Contacts between the two chains:
Residue Y99 in the second protein interacts with residue S2 in the first protein (closest heavy-atom distance 3.8 Å).
Residue N70 in the second protein contacts residue V5 in the first protein (closest heavy-atom distance 2.8 Å).
Residue Y59 in the second protein is in contact with residue N1 in the first protein (closest heavy-atom distance 3.5 Å).
Residue Y99 in the second protein contacts residue D3 in the first protein (closest heavy-atom distance 3.1 Å).
Residue E63 in the second protein contacts residue S2 in the first protein (closest heavy-atom distance 2.5 Å).
Residue T80 in the second protein is in contact with residue W9 in the first protein (closest heavy-atom distance 3.9 Å).
Residue T73 in the second protein contacts residue W7 in the first protein (closest heavy-atom distance 4.0 Å).
Residue Y7 in the second protein contacts residue S2 in the first protein (closest heavy-atom distance 3.8 Å).
Residue R156 in the second protein interacts with residue G6 in the first protein (closest heavy-atom distance 3.8 Å).
Residue L5 in the second protein is in contact with residue N1 in the first protein (closest heavy-atom distance 4.2 Å).
Residue Y9 in the second protein is in contact with residue V5 in the first protein (closest heavy-atom distance 4.5 Å).
Residue R156 in the second protein contacts residue W7 in the first protein (closest heavy-atom distance 4.3 Å).
Residue R155 in the second protein contacts residue D3 in the first protein (closest heavy-atom distance 4.7 Å).
Residue R114 in the second protein interacts with residue V5 in the first protein (closest heavy-atom distance 3.7 Å).
Residue S167 in the second protein interacts with residue N1 in the first protein (closest heavy-atom distance 3.4 Å).
Residue Y123 in the second protein is in contact with residue W9 in the first protein (closest heavy-atom distance 3.9 Å).
Residue K66 in the second protein contacts residue T4 in the first protein (closest heavy-atom distance 3.8 Å).
Residue R156 in the second protein contacts residue D3 in the first protein (closest heavy-atom distance 3.1 Å).
Residue K66 in the second protein contacts residue N1 in the first protein (closest heavy-atom distance 4.2 Å).
Residue Y159 in the second protein interacts with residue N1 in the first protein (closest heavy-atom distance 2.6 Å).
Residue R114 in the second protein is in contact with residue W9 in the first protein (closest heavy-atom distance 3.8 Å).
Residue E63 in the second protein interacts with residue N1 in the first protein (closest heavy-atom distance 2.9 Å).
Residue K146 in the second protein contacts residue S8 in the first protein (closest heavy-atom distance 4.1 Å).
Residue T143 in the second protein interacts with residue W9 in the first protein (closest heavy-atom distance 2.8 Å).
Residue Y9 in the second protein interacts with residue D3 in the first protein (closest heavy-atom distance 4.3 Å).
Residue R156 in the second protein interacts with residue V5 in the first protein (closest heavy-atom distance 3.8 Å).
Residue T73 in the second protein interacts with residue V5 in the first protein (closest heavy-atom distance 2.9 Å).
Residue L95 in the second protein contacts residue W9 in the first protein (closest heavy-atom distance 3.8 Å).
Residue K146 in the second protein contacts residue W7 in the first protein (closest heavy-atom distance 4.2 Å).
Residue R170 in the second protein interacts with residue N1 in the first protein (closest heavy-atom distance 3.0 Å).
Residue W147 in the second protein is in contact with residue S8 in the first protein (closest heavy-atom distance 3.0 Å).
Residue Y171 in the second protein interacts with residue N1 in the first protein (closest heavy-atom distance 2.8 Å).
Residue T80 in the second protein contacts residue S8 in the first protein (closest heavy-atom distance 4.2 Å).
Residue W147 in the second protein contacts residue W7 in the first protein (closest heavy-atom distance 3.9 Å).
Residue K146 in the second protein is in contact with residue W9 in the first protein (closest heavy-atom distance 3.3 Å).
Residue K66 in the second protein interacts with residue S2 in the first protein (closest heavy-atom distance 2.8 Å).
Residue V67 in the second protein interacts with residue S2 in the first protein (closest heavy-atom distance 3.8 Å).
Residue Y74 in the second protein contacts residue W9 in the first protein (closest heavy-atom distance 3.6 Å).
Residue L81 in the second protein interacts with residue W9 in the first protein (closest heavy-atom distance 3.9 Å).
Residue T73 in the second protein is in contact with residue W9 in the first protein (closest heavy-atom distance 3.4 Å).
Residue W147 in the second protein interacts with residue W9 in the first protein (closest heavy-atom distance 3.7 Å).
Residue N70 in the second protein contacts residue T4 in the first protein (closest heavy-atom distance 3.8 Å).
Residue A150 in the second protein interacts with residue W7 in the first protein (closest heavy-atom distance 3.5 Å).
Residue Y84 in the second protein is in contact with residue W9 in the first protein (closest heavy-atom distance 2.7 Å).
Residue V152 in the second protein interacts with residue W7 in the first protein (closest heavy-atom distance 4.0 Å).
Residue R156 in the second protein is in contact with residue T4 in the first protein (closest heavy-atom distance 2.4 Å).
Residue Y159 in the second protein interacts with residue D3 in the first protein (closest heavy-atom distance 3.3 Å).
Residue L163 in the second protein is in contact with residue N1 in the first protein (closest heavy-atom distance 3.6 Å).
Residue Y74 in the second protein contacts residue V5 in the first protein (closest heavy-atom distance 3.7 Å).
Residue Y7 in the second protein is in contact with residue N1 in the first protein (closest heavy-atom distance 3.2 Å).
Residue N70 in the second protein is in contact with residue D3 in the first protein (closest heavy-atom distance 2.9 Å).
Residue D116 in the second protein contacts residue W9 in the first protein (closest heavy-atom distance 2.8 Å).
Residue K66 in the second protein interacts with residue D3 in the first protein (closest heavy-atom distance 4.3 Å).
Residue T73 in the second protein is in contact with residue G6 in the first protein (closest heavy-atom distance 3.8 Å).
Residue G77 in the second protein contacts residue W9 in the first protein (closest heavy-atom distance 3.5 Å).
Residue S97 in the second protein contacts residue W9 in the first protein (closest heavy-atom distance 4.5 Å).
Residue Y9 in the second protein is in contact with residue S2 in the first protein (closest heavy-atom distance 4.2 Å).
Residue N70 in the second protein is in contact with residue S2 in the first protein (closest heavy-atom distance 4.6 Å).
Residue Y159 in the second protein interacts with residue S2 in the first protein (closest heavy-atom distance 3.4 Å).
Residue L163 in the second protein is in contact with residue S2 in the first protein (closest heavy-atom distance 3.6 Å).

Sequence of the first protein:
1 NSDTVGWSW

Sequence of the second protein:
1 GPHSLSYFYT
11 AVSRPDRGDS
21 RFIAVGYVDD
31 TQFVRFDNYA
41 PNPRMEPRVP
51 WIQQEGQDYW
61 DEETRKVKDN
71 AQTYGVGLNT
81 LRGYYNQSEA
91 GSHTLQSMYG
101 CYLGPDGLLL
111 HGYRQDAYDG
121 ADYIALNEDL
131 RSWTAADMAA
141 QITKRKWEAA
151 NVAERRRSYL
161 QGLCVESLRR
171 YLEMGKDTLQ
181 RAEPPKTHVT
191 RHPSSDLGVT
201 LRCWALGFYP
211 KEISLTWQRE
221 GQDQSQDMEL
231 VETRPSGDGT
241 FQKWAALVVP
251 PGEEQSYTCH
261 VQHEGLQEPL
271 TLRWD

These two protein chains interact to form a complex.